Sequence of protein 2:
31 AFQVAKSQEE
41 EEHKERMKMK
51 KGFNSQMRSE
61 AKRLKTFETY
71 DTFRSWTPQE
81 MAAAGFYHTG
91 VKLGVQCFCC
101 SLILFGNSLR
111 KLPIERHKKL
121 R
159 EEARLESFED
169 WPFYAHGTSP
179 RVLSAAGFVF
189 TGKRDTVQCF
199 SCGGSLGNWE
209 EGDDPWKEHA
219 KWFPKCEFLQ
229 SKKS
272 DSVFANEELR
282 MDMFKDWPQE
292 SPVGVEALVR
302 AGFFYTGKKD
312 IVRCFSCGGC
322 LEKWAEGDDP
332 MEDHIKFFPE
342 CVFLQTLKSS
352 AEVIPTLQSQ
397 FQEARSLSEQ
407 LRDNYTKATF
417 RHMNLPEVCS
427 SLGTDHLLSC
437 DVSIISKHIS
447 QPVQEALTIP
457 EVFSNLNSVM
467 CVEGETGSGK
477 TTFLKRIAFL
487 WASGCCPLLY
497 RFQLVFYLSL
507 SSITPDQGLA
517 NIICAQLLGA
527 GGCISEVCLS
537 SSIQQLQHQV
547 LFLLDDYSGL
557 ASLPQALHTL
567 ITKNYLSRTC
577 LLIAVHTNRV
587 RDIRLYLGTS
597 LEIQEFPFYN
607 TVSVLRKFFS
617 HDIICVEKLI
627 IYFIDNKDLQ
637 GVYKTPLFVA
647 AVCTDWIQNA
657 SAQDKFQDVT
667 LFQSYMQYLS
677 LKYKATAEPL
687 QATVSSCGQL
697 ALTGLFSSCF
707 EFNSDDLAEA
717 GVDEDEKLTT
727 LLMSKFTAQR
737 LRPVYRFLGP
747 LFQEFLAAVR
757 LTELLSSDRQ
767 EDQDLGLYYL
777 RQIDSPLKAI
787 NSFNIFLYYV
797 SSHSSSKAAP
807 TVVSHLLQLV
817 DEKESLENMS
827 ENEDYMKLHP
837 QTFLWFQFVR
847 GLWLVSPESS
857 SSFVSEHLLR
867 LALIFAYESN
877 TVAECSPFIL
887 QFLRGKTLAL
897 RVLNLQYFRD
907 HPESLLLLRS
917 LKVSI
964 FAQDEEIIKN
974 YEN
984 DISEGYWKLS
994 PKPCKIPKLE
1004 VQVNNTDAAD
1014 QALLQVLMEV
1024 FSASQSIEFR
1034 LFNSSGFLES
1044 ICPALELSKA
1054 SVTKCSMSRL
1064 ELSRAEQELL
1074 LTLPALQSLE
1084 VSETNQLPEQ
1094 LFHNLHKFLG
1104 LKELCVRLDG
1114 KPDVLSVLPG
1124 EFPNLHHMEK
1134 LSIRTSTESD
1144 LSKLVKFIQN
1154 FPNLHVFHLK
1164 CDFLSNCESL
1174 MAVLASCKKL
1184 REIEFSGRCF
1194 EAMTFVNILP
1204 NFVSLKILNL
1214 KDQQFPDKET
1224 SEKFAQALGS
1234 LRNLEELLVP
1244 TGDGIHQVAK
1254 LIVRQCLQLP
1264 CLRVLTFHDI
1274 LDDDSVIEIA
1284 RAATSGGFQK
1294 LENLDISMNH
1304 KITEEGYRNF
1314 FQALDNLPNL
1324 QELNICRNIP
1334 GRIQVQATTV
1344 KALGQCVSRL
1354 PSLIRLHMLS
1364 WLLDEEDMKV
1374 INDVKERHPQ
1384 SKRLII

Contacts between the two chains:
Residue Q1339 in protein 2 interacts with residue K712 in protein 1 (closest heavy-atom distance 3.9 Å).
Residue Q1339 in protein 2 contacts residue T710 in protein 1 (closest heavy-atom distance 3.1 Å).
Residue Y571 in protein 2 contacts residue D107 in protein 1 (closest heavy-atom distance 3.0 Å).
Residue R587 in protein 2 contacts residue D125 in protein 1 (closest heavy-atom distance 3.4 Å).
Residue Y571 in protein 2 contacts residue S111 in protein 1 (closest heavy-atom distance 3.7 Å).
Residue Q735 in protein 2 is in contact with residue I124 in protein 1 (closest heavy-atom distance 3.6 Å).
Residue H444 in protein 2 contacts residue K132 in protein 1 (closest heavy-atom distance 3.3 Å).
Residue Y592 in protein 2 is in contact with residue A113 in protein 1 (closest heavy-atom distance 3.6 Å).
Residue K569 in protein 2 contacts residue L220 in protein 1 (closest heavy-atom distance 3.9 Å).
Residue Q1348 in protein 2 interacts with residue K656 in protein 1 (closest heavy-atom distance 3.6 Å).
Residue T1341 in protein 2 is in contact with residue F653 in protein 1 (closest heavy-atom distance 3.9 Å).
Residue T1341 in protein 2 contacts residue S685 in protein 1 (closest heavy-atom distance 3.3 Å).
Residue L572 in protein 2 contacts residue N222 in protein 1 (closest heavy-atom distance 3.9 Å).
Residue L737 in protein 2 interacts with residue T365 in protein 1 (closest heavy-atom distance 3.7 Å).
Residue Y571 in protein 2 contacts residue L108 in protein 1 (closest heavy-atom distance 3.6 Å).
Residue Q735 in protein 2 is in contact with residue L120 in protein 1 (closest heavy-atom distance 3.5 Å).
Residue K569 in protein 2 interacts with residue Q219 in protein 1 (closest heavy-atom distance 2.9 Å).
Residue R736 in protein 2 interacts with residue M349 in protein 1 (closest heavy-atom distance 3.9 Å).
Residue L591 in protein 2 interacts with residue A113 in protein 1 (closest heavy-atom distance 3.4 Å).
Residue T1342 in protein 2 interacts with residue S685 in protein 1 (closest heavy-atom distance 3.9 Å).
Residue L591 in protein 2 interacts with residue Y118 in protein 1 (closest heavy-atom distance 3.3 Å).
Residue Q735 in protein 2 contacts residue M349 in protein 1 (closest heavy-atom distance 3.5 Å).
Residue L591 in protein 2 contacts residue F117 in protein 1 (closest heavy-atom distance 4.0 Å).
Residue Q447 in protein 2 contacts residue V312 in protein 1 (closest heavy-atom distance 2.6 Å).
Residue S446 in protein 2 is in contact with residue V312 in protein 1 (closest heavy-atom distance 4.2 Å).
Residue A1340 in protein 2 is in contact with residue K682 in protein 1 (closest heavy-atom distance 3.8 Å).
Residue T733 in protein 2 contacts residue D125 in protein 1 (closest heavy-atom distance 3.0 Å).
Residue L591 in protein 2 contacts residue P112 in protein 1 (closest heavy-atom distance 3.6 Å).
Residue S446 in protein 2 interacts with residue K132 in protein 1 (closest heavy-atom distance 2.4 Å).
Residue T1341 in protein 2 contacts residue K682 in protein 1 (closest heavy-atom distance 2.9 Å).
Residue K1344 in protein 2 is in contact with residue K656 in protein 1 (closest heavy-atom distance 4.3 Å).
Residue R736 in protein 2 is in contact with residue I124 in protein 1 (closest heavy-atom distance 4.3 Å).
Residue A734 in protein 2 interacts with residue D125 in protein 1 (closest heavy-atom distance 3.2 Å).
Residue V1373 in protein 2 is in contact with residue K656 in protein 1 (closest heavy-atom distance 3.4 Å).
Residue D1376 in protein 2 is in contact with residue N654 in protein 1 (closest heavy-atom distance 4.0 Å).
Residue Q447 in protein 2 interacts with residue I127 in protein 1 (closest heavy-atom distance 4.0 Å).
Residue E707 in protein 2 interacts with residue R351 in protein 1 (closest heavy-atom distance 3.3 Å).
Residue L572 in protein 2 interacts with residue L220 in protein 1 (closest heavy-atom distance 3.8 Å).
Residue Q1339 in protein 2 contacts residue S685 in protein 1 (closest heavy-atom distance 3.9 Å).
Residue L593 in protein 2 contacts residue N116 in protein 1 (closest heavy-atom distance 4.2 Å).
Residue S446 in protein 2 contacts residue I127 in protein 1 (closest heavy-atom distance 3.7 Å).
Residue Q735 in protein 2 contacts residue A346 in protein 1 (closest heavy-atom distance 3.3 Å).
Residue Q447 in protein 2 contacts residue M349 in protein 1 (closest heavy-atom distance 3.3 Å).
Residue L737 in protein 2 is in contact with residue H357 in protein 1 (closest heavy-atom distance 4.1 Å).
Residue L591 in protein 2 is in contact with residue N116 in protein 1 (closest heavy-atom distance 3.8 Å).
Residue R736 in protein 2 contacts residue F354 in protein 1 (closest heavy-atom distance 3.3 Å).
Residue I445 in protein 2 contacts residue I127 in protein 1 (closest heavy-atom distance 3.3 Å).
Residue Q447 in protein 2 is in contact with residue L313 in protein 1 (closest heavy-atom distance 3.4 Å).
Residue Q735 in protein 2 is in contact with residue D125 in protein 1 (closest heavy-atom distance 2.9 Å).
Residue Y571 in protein 2 is in contact with residue N104 in protein 1 (closest heavy-atom distance 4.0 Å).
Residue Q735 in protein 2 interacts with residue I126 in protein 1 (closest heavy-atom distance 3.2 Å).
Residue E1369 in protein 2 is in contact with residue V649 in protein 1 (closest heavy-atom distance 4.2 Å).
Residue R587 in protein 2 is in contact with residue Y118 in protein 1 (closest heavy-atom distance 2.8 Å).
Residue E1369 in protein 2 contacts residue Y679 in protein 1 (closest heavy-atom distance 3.8 Å).
Residue E1369 in protein 2 contacts residue F653 in protein 1 (closest heavy-atom distance 3.1 Å).
Residue E1368 in protein 2 contacts residue Y679 in protein 1 (closest heavy-atom distance 4.2 Å).
Residue L572 in protein 2 is in contact with residue L108 in protein 1 (closest heavy-atom distance 4.1 Å).
Residue L737 in protein 2 contacts residue I347 in protein 1 (closest heavy-atom distance 3.8 Å).
Residue R590 in protein 2 interacts with residue D125 in protein 1 (closest heavy-atom distance 3.0 Å).
Residue L593 in protein 2 is in contact with residue P112 in protein 1 (closest heavy-atom distance 3.9 Å).

Sequence of protein 1:
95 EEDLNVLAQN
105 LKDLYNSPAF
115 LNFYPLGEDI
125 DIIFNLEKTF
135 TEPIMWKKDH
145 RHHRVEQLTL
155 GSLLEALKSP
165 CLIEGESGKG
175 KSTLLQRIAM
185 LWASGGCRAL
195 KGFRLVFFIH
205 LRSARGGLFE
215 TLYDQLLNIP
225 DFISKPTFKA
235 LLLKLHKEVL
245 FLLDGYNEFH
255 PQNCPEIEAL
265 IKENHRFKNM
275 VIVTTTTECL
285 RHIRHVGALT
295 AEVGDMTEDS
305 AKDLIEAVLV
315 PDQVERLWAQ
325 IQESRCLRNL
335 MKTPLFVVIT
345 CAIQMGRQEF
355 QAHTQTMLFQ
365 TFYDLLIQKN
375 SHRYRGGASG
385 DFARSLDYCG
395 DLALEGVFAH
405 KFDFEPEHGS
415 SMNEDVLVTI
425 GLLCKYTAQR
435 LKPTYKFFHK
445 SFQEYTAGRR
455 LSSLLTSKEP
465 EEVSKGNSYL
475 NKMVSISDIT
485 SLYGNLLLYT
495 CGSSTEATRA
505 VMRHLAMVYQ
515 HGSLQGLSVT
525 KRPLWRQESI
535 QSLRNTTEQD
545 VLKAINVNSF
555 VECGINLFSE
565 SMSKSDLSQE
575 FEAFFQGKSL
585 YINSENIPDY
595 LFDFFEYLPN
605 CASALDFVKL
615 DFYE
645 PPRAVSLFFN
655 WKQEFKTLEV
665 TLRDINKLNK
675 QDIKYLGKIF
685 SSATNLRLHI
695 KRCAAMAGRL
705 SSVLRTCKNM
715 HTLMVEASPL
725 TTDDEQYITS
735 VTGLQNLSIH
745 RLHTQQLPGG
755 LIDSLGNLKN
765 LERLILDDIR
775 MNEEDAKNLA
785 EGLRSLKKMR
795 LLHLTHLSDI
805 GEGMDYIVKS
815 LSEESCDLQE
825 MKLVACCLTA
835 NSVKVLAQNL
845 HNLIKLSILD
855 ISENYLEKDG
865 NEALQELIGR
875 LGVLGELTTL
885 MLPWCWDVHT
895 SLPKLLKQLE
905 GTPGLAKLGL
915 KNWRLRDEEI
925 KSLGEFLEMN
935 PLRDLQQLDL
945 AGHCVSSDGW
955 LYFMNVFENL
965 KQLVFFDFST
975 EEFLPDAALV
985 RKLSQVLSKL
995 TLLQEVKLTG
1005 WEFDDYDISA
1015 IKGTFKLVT

These two protein chains interact to form a complex.